Sequence of the first protein:
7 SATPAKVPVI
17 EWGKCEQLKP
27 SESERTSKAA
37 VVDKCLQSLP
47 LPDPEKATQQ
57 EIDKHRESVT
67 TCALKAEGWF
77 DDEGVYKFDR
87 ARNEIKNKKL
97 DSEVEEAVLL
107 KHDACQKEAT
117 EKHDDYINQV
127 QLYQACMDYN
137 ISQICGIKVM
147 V

Interface contacts:
Residue T9 in the first protein contacts residue I137 in the second protein (closest heavy-atom distance 3.8 Å).
Residue R31 in the first protein is in contact with residue K12 in the second protein (closest heavy-atom distance 2.7 Å).
Residue K144 in the first protein interacts with residue L47 in the second protein (closest heavy-atom distance 2.7 Å).
Residue R31 in the first protein is in contact with residue R31 in the second protein (closest heavy-atom distance 3.2 Å).
Residue K12 in the first protein contacts residue D134 in the second protein (closest heavy-atom distance 3.0 Å).
Residue V13 in the first protein is in contact with residue K34 in the second protein (closest heavy-atom distance 3.8 Å).
Residue A11 in the first protein contacts residue P26 in the second protein (closest heavy-atom distance 3.9 Å).
Residue S7 in the first protein interacts with residue Q130 in the second protein (closest heavy-atom distance 2.9 Å).
Residue K34 in the first protein interacts with residue A11 in the second protein (closest heavy-atom distance 2.8 Å).
Residue K34 in the first protein contacts residue V13 in the second protein (closest heavy-atom distance 3.8 Å).
Residue E28 in the first protein contacts residue R31 in the second protein (closest heavy-atom distance 3.2 Å).
Residue A8 in the first protein interacts with residue Y129 in the second protein (closest heavy-atom distance 3.5 Å).
Residue E28 in the first protein is in contact with residue E28 in the second protein (closest heavy-atom distance 3.5 Å).
Residue K34 in the first protein is in contact with residue P10 in the second protein (closest heavy-atom distance 3.9 Å).
Residue L47 in the first protein is in contact with residue E17 in the second protein (closest heavy-atom distance 2.7 Å).
Residue T32 in the first protein contacts residue E28 in the second protein (closest heavy-atom distance 2.6 Å).
Residue M146 in the first protein interacts with residue R62 in the second protein (closest heavy-atom distance 3.8 Å).
Residue P50 in the first protein contacts residue K144 in the second protein (closest heavy-atom distance 3.8 Å).
Residue V15 in the first protein is in contact with residue L47 in the second protein (closest heavy-atom distance 3.9 Å).
Residue S7 in the first protein contacts residue L70 in the second protein (closest heavy-atom distance 3.9 Å).
Residue S7 in the first protein contacts residue W75 in the second protein (closest heavy-atom distance 3.5 Å).
Residue E28 in the first protein interacts with residue T32 in the second protein (closest heavy-atom distance 2.6 Å).
Residue L42 in the first protein is in contact with residue I16 in the second protein (closest heavy-atom distance 3.7 Å).
Residue Q130 in the first protein interacts with residue S7 in the second protein (closest heavy-atom distance 2.8 Å).
Residue R31 in the first protein contacts residue V13 in the second protein (closest heavy-atom distance 3.9 Å).
Residue I16 in the first protein interacts with residue L42 in the second protein (closest heavy-atom distance 3.5 Å).
Residue P46 in the first protein contacts residue E17 in the second protein (closest heavy-atom distance 3.1 Å).
Residue H61 in the first protein is in contact with residue M146 in the second protein (closest heavy-atom distance 3.7 Å).
Residue E90 in the first protein interacts with residue S7 in the second protein (closest heavy-atom distance 2.6 Å).
Residue P48 in the first protein interacts with residue K144 in the second protein (closest heavy-atom distance 3.7 Å).
Residue V38 in the first protein is in contact with residue V15 in the second protein (closest heavy-atom distance 3.9 Å).
Residue V15 in the first protein is in contact with residue L42 in the second protein (closest heavy-atom distance 3.9 Å).
Residue K144 in the first protein interacts with residue P48 in the second protein (closest heavy-atom distance 3.9 Å).
Residue V13 in the first protein is in contact with residue R31 in the second protein (closest heavy-atom distance 3.9 Å).
Residue E17 in the first protein is in contact with residue L47 in the second protein (closest heavy-atom distance 2.9 Å).
Residue M146 in the first protein contacts residue L47 in the second protein (closest heavy-atom distance 3.5 Å).
Residue L47 in the first protein interacts with residue V15 in the second protein (closest heavy-atom distance 3.8 Å).
Residue E17 in the first protein is in contact with residue P46 in the second protein (closest heavy-atom distance 3.4 Å).
Residue K25 in the first protein contacts residue D39 in the second protein (closest heavy-atom distance 3.0 Å).
Residue T32 in the first protein contacts residue R31 in the second protein (closest heavy-atom distance 2.8 Å).
Residue P10 in the first protein interacts with residue Q130 in the second protein (closest heavy-atom distance 3.8 Å).
Residue I137 in the first protein contacts residue T9 in the second protein (closest heavy-atom distance 3.8 Å).
Residue Y129 in the first protein is in contact with residue A8 in the second protein (closest heavy-atom distance 3.5 Å).
Residue Y82 in the first protein interacts with residue A8 in the second protein (closest heavy-atom distance 3.9 Å).
Residue K94 in the first protein is in contact with residue T9 in the second protein (closest heavy-atom distance 3.9 Å).
Residue Y82 in the first protein is in contact with residue S7 in the second protein (closest heavy-atom distance 2.8 Å).
Residue Q130 in the first protein contacts residue P10 in the second protein (closest heavy-atom distance 3.8 Å).
Residue A11 in the first protein interacts with residue K34 in the second protein (closest heavy-atom distance 2.7 Å).
Residue L42 in the first protein interacts with residue V15 in the second protein (closest heavy-atom distance 3.7 Å).
Residue W75 in the first protein is in contact with residue S7 in the second protein (closest heavy-atom distance 3.5 Å).
Residue D134 in the first protein is in contact with residue K12 in the second protein (closest heavy-atom distance 2.9 Å).
Residue R62 in the first protein contacts residue M146 in the second protein (closest heavy-atom distance 3.7 Å).
Residue V38 in the first protein is in contact with residue V13 in the second protein (closest heavy-atom distance 3.7 Å).
Residue V15 in the first protein interacts with residue V38 in the second protein (closest heavy-atom distance 3.9 Å).
Residue D39 in the first protein is in contact with residue K25 in the second protein (closest heavy-atom distance 2.9 Å).
Residue L47 in the first protein contacts residue M146 in the second protein (closest heavy-atom distance 3.8 Å).
Residue V13 in the first protein interacts with residue V38 in the second protein (closest heavy-atom distance 3.8 Å).
Residue L47 in the first protein interacts with residue K144 in the second protein (closest heavy-atom distance 2.7 Å).
Residue S7 in the first protein is in contact with residue E90 in the second protein (closest heavy-atom distance 2.7 Å).
Residue S7 in the first protein is in contact with residue Y82 in the second protein (closest heavy-atom distance 2.8 Å).

Sequence of the second protein:
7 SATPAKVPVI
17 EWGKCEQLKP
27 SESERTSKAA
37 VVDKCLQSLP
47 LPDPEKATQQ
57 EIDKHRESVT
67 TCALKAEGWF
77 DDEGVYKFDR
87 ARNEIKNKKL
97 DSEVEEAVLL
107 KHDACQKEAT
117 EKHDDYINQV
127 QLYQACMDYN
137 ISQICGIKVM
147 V

These two protein chains interact to form a complex.